This data describes a binding interaction between two proteins.

Sequence of chain A:
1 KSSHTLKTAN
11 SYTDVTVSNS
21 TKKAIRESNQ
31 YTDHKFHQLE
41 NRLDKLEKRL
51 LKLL

Sequence of chain B:
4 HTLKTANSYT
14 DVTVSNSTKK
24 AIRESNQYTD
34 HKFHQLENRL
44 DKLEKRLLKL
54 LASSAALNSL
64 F

Residue-level contacts at the interface:
Residue K35 in chain B is in contact with residue T32 in chain A (closest heavy-atom distance 4.8 Å).
Residue R42 in chain B contacts residue D44 in chain A (closest heavy-atom distance 2.2 Å).
Residue Y12 in chain B contacts residue N10 in chain A (closest heavy-atom distance 3.2 Å).
Residue Y31 in chain B interacts with residue D33 in chain A (closest heavy-atom distance 2.6 Å).
Residue L43 in chain B is in contact with residue L43 in chain A (closest heavy-atom distance 3.2 Å).
Residue L39 in chain B interacts with residue F36 in chain A (closest heavy-atom distance 4.9 Å).
Residue A24 in chain B is in contact with residue I25 in chain A (closest heavy-atom distance 3.9 Å).
Residue T32 in chain B is in contact with residue F36 in chain A (closest heavy-atom distance 3.6 Å).
Residue K23 in chain B interacts with residue I25 in chain A (closest heavy-atom distance 4.8 Å).
Residue L50 in chain B interacts with residue L50 in chain A (closest heavy-atom distance 4.1 Å).
Residue T5 in chain B interacts with residue S2 in chain A (closest heavy-atom distance 2.8 Å).
Residue L46 in chain B is in contact with residue L43 in chain A (closest heavy-atom distance 3.4 Å).
Residue T16 in chain B is in contact with residue D14 in chain A (closest heavy-atom distance 4.5 Å).
Residue T8 in chain B contacts residue N10 in chain A (closest heavy-atom distance 4.9 Å).
Residue S28 in chain B contacts residue I25 in chain A (closest heavy-atom distance 3.4 Å).
Residue L39 in chain B contacts residue L43 in chain A (closest heavy-atom distance 3.3 Å).
Residue T5 in chain B is in contact with residue L6 in chain A (closest heavy-atom distance 3.7 Å).
Residue L53 in chain B is in contact with residue L50 in chain A (closest heavy-atom distance 3.9 Å).
Residue L46 in chain B contacts residue E47 in chain A (closest heavy-atom distance 3.1 Å).
Residue A9 in chain B is in contact with residue T13 in chain A (closest heavy-atom distance 4.7 Å).
Residue L53 in chain B contacts residue L54 in chain A (closest heavy-atom distance 4.0 Å).
Residue S20 in chain B contacts residue T21 in chain A (closest heavy-atom distance 2.7 Å).
Residue S28 in chain B contacts residue A24 in chain A (closest heavy-atom distance 4.1 Å).
Residue T8 in chain B interacts with residue L6 in chain A (closest heavy-atom distance 3.7 Å).
Residue A9 in chain B is in contact with residue N10 in chain A (closest heavy-atom distance 4.0 Å).
Residue E27 in chain B is in contact with residue I25 in chain A (closest heavy-atom distance 3.6 Å).
Residue Y31 in chain B contacts residue T32 in chain A (closest heavy-atom distance 4.1 Å).
Residue R49 in chain B is in contact with residue L50 in chain A (closest heavy-atom distance 4.1 Å).
Residue T16 in chain B contacts residue T13 in chain A (closest heavy-atom distance 4.2 Å).
Residue T32 in chain B contacts residue T32 in chain A (closest heavy-atom distance 3.1 Å).
Residue A9 in chain B is in contact with residue A9 in chain A (closest heavy-atom distance 4.0 Å).
Residue R42 in chain B interacts with residue E40 in chain A (closest heavy-atom distance 3.7 Å).
Residue L46 in chain B contacts residue L50 in chain A (closest heavy-atom distance 3.9 Å).
Residue A24 in chain B interacts with residue A24 in chain A (closest heavy-atom distance 3.7 Å).
Residue S20 in chain B is in contact with residue V17 in chain A (closest heavy-atom distance 3.8 Å).
Residue K23 in chain B contacts residue T21 in chain A (closest heavy-atom distance 3.7 Å).
Residue S28 in chain B is in contact with residue S28 in chain A (closest heavy-atom distance 3.4 Å).
Residue S28 in chain B interacts with residue N29 in chain A (closest heavy-atom distance 3.9 Å).
Residue K35 in chain B is in contact with residue F36 in chain A (closest heavy-atom distance 3.6 Å).
Residue T5 in chain B contacts residue T5 in chain A (closest heavy-atom distance 4.5 Å).
Residue A9 in chain B interacts with residue L6 in chain A (closest heavy-atom distance 3.3 Å).
Residue T16 in chain B contacts residue V17 in chain A (closest heavy-atom distance 3.8 Å).
Residue Y12 in chain B is in contact with residue T13 in chain A (closest heavy-atom distance 4.1 Å).
Residue L39 in chain B is in contact with residue L39 in chain A (closest heavy-atom distance 3.4 Å).
Residue S20 in chain B interacts with residue S20 in chain A (closest heavy-atom distance 4.7 Å).
Residue A24 in chain B contacts residue T21 in chain A (closest heavy-atom distance 4.2 Å).
Residue L39 in chain B interacts with residue E40 in chain A (closest heavy-atom distance 4.3 Å).
Residue T13 in chain B contacts residue T13 in chain A (closest heavy-atom distance 2.8 Å).
Residue K35 in chain B contacts residue D33 in chain A (closest heavy-atom distance 3.3 Å).
Residue R42 in chain B interacts with residue L43 in chain A (closest heavy-atom distance 3.1 Å).
Residue F36 in chain B is in contact with residue F36 in chain A (closest heavy-atom distance 3.5 Å).
Residue Y12 in chain B interacts with residue D14 in chain A (closest heavy-atom distance 2.6 Å).
Residue R49 in chain B interacts with residue L54 in chain A (closest heavy-atom distance 4.9 Å).
Residue R42 in chain B interacts with residue E47 in chain A (closest heavy-atom distance 3.1 Å).
Residue V17 in chain B contacts residue V17 in chain A (closest heavy-atom distance 3.6 Å).
Residue E27 in chain B interacts with residue N29 in chain A (closest heavy-atom distance 4.9 Å).
Residue Y31 in chain B interacts with residue N29 in chain A (closest heavy-atom distance 3.3 Å).